This data describes a binding interaction between two proteins.

Residue-level contacts at the interface:
Residue R132 in the first protein is in contact with residue D14 in the second protein (closest heavy-atom distance 3.2 Å).
Residue A180 in the first protein interacts with residue R41 in the second protein (closest heavy-atom distance 3.1 Å).
Residue D184 in the first protein is in contact with residue R41 in the second protein (closest heavy-atom distance 3.1 Å).
Residue V203 in the first protein interacts with residue R41 in the second protein (closest heavy-atom distance 4.1 Å).
Residue K82 in the first protein contacts residue P36 in the second protein (closest heavy-atom distance 3.6 Å).
Residue Q182 in the first protein contacts residue R41 in the second protein (closest heavy-atom distance 3.2 Å).
Residue F26 in the first protein contacts residue L44 in the second protein (closest heavy-atom distance 3.4 Å).
Residue S185 in the first protein interacts with residue G42 in the second protein (closest heavy-atom distance 3.1 Å).
Residue R132 in the first protein is in contact with residue D15 in the second protein (closest heavy-atom distance 2.5 Å).
Residue S204 in the first protein interacts with residue R41 in the second protein (closest heavy-atom distance 3.5 Å).
Residue H42 in the first protein is in contact with residue R41 in the second protein (closest heavy-atom distance 4.2 Å).
Residue K136 in the first protein is in contact with residue D53 in the second protein (closest heavy-atom distance 2.8 Å).
Residue K136 in the first protein contacts residue L13 in the second protein (closest heavy-atom distance 4.4 Å).
Residue R132 in the first protein contacts residue C16 in the second protein (closest heavy-atom distance 3.8 Å).
Residue E207 in the first protein interacts with residue R39 in the second protein (closest heavy-atom distance 4.0 Å).
Residue C27 in the first protein interacts with residue L44 in the second protein (closest heavy-atom distance 4.4 Å).
Residue F26 in the first protein contacts residue G42 in the second protein (closest heavy-atom distance 3.9 Å).
Residue G183 in the first protein interacts with residue R41 in the second protein (closest heavy-atom distance 2.5 Å).
Residue Y85 in the first protein contacts residue I37 in the second protein (closest heavy-atom distance 4.0 Å).
Residue Q182 in the first protein interacts with residue G42 in the second protein (closest heavy-atom distance 4.0 Å).
Residue W205 in the first protein is in contact with residue R41 in the second protein (closest heavy-atom distance 3.3 Å).
Residue R138 in the first protein interacts with residue L13 in the second protein (closest heavy-atom distance 3.1 Å).
Residue Y85 in the first protein contacts residue R39 in the second protein (closest heavy-atom distance 3.6 Å).
Residue Q182 in the first protein interacts with residue S40 in the second protein (closest heavy-atom distance 3.2 Å).
Residue Y85 in the first protein is in contact with residue P36 in the second protein (closest heavy-atom distance 2.8 Å).
Residue Q182 in the first protein is in contact with residue T18 in the second protein (closest heavy-atom distance 4.2 Å).
Residue C181 in the first protein is in contact with residue R41 in the second protein (closest heavy-atom distance 3.3 Å).
Residue C27 in the first protein contacts residue G42 in the second protein (closest heavy-atom distance 4.0 Å).
Residue Q182 in the first protein interacts with residue C16 in the second protein (closest heavy-atom distance 4.1 Å).
Residue H42 in the first protein contacts residue S40 in the second protein (closest heavy-atom distance 2.8 Å).
Residue H42 in the first protein contacts residue L44 in the second protein (closest heavy-atom distance 3.6 Å).
Residue E83 in the first protein contacts residue P36 in the second protein (closest heavy-atom distance 3.8 Å).
Residue Y85 in the first protein interacts with residue S40 in the second protein (closest heavy-atom distance 2.9 Å).
Residue Q139 in the first protein contacts residue D15 in the second protein (closest heavy-atom distance 2.6 Å).
Residue G206 in the first protein interacts with residue R39 in the second protein (closest heavy-atom distance 2.9 Å).
Residue C43 in the first protein is in contact with residue L44 in the second protein (closest heavy-atom distance 3.7 Å).
Residue F162 in the first protein interacts with residue R39 in the second protein (closest heavy-atom distance 2.8 Å).
Residue G183 in the first protein interacts with residue C43 in the second protein (closest heavy-atom distance 3.6 Å).
Residue F162 in the first protein contacts residue E34 in the second protein (closest heavy-atom distance 3.6 Å).
Residue H42 in the first protein is in contact with residue G42 in the second protein (closest heavy-atom distance 4.2 Å).
Residue K136 in the first protein interacts with residue W12 in the second protein (closest heavy-atom distance 3.2 Å).
Residue R138 in the first protein interacts with residue D15 in the second protein (closest heavy-atom distance 3.3 Å).
Residue F26 in the first protein contacts residue C43 in the second protein (closest heavy-atom distance 3.2 Å).
Residue Q139 in the first protein is in contact with residue C43 in the second protein (closest heavy-atom distance 3.4 Å).
Residue R138 in the first protein contacts residue Y4 in the second protein (closest heavy-atom distance 2.9 Å).
Residue S185 in the first protein contacts residue S40 in the second protein (closest heavy-atom distance 4.2 Å).
Residue W205 in the first protein contacts residue R39 in the second protein (closest heavy-atom distance 3.0 Å).
Residue G25 in the first protein contacts residue C43 in the second protein (closest heavy-atom distance 4.4 Å).
Residue G183 in the first protein interacts with residue G42 in the second protein (closest heavy-atom distance 3.7 Å).
Residue G206 in the first protein is in contact with residue R41 in the second protein (closest heavy-atom distance 3.6 Å).
Residue F162 in the first protein is in contact with residue E33 in the second protein (closest heavy-atom distance 2.8 Å).
Residue D179 in the first protein contacts residue R41 in the second protein (closest heavy-atom distance 2.8 Å).
Residue E135 in the first protein contacts residue W12 in the second protein (closest heavy-atom distance 4.3 Å).
Residue E83 in the first protein interacts with residue R39 in the second protein (closest heavy-atom distance 4.2 Å).
Residue S185 in the first protein contacts residue R41 in the second protein (closest heavy-atom distance 2.8 Å).
Residue G137 in the first protein contacts residue D15 in the second protein (closest heavy-atom distance 3.7 Å).
Residue Q46 in the first protein interacts with residue L44 in the second protein (closest heavy-atom distance 4.2 Å).
Residue Q139 in the first protein is in contact with residue C16 in the second protein (closest heavy-atom distance 2.9 Å).
Residue G208 in the first protein is in contact with residue R41 in the second protein (closest heavy-atom distance 3.7 Å).
Residue G216 in the first protein contacts residue R41 in the second protein (closest heavy-atom distance 3.5 Å).

Sequence of the first protein:
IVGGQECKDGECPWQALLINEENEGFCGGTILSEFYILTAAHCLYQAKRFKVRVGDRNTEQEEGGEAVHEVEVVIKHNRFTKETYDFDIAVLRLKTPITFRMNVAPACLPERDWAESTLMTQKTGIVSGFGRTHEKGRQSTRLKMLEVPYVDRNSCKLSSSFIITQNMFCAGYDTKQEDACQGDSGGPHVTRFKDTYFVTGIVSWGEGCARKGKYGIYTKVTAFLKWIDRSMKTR

Sequence of the second protein:
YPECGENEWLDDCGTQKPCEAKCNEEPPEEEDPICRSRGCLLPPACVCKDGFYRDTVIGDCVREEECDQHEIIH